Sequence of chain A:
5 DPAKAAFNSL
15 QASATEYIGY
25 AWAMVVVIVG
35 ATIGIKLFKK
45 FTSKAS

The following describes two proteins that form a bound complex.

Sequence of chain B:
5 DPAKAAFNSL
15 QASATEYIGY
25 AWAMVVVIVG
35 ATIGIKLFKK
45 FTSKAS

Interface contacts:
Residue F11 in chain B interacts with residue T46 in chain A (closest heavy-atom distance 3.7 Å).
Residue L14 in chain B interacts with residue F42 in chain A (closest heavy-atom distance 4.2 Å).
Residue A7 in chain B interacts with residue F42 in chain A (closest heavy-atom distance 4.9 Å).
Residue F11 in chain B interacts with residue F45 in chain A (closest heavy-atom distance 4.5 Å).
Residue L14 in chain B contacts residue T46 in chain A (closest heavy-atom distance 3.6 Å).
Residue A10 in chain B is in contact with residue F42 in chain A (closest heavy-atom distance 3.7 Å).
Residue F11 in chain B contacts residue F42 in chain A (closest heavy-atom distance 3.5 Å).